Sequence of chain A:
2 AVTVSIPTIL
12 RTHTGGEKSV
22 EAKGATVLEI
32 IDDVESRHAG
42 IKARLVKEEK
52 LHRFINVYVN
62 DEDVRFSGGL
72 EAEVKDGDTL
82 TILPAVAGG

Sequence of chain B:
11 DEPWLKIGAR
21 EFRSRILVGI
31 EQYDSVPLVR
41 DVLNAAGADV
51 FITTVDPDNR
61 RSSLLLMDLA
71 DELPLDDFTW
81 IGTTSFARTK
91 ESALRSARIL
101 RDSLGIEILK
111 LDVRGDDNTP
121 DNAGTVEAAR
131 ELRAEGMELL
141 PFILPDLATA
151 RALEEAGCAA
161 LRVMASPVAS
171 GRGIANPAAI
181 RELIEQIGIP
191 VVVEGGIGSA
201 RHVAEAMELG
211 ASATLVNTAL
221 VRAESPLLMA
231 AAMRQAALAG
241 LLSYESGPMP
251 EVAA

The following describes two proteins that form a bound complex.

Interface contacts:
Residue R95 in chain B interacts with residue Y59 in chain A (closest heavy-atom distance 4.0 Å).
Residue V55 in chain B is in contact with residue L84 in chain A (closest heavy-atom distance 4.1 Å).
Residue L66 in chain B interacts with residue A86 in chain A (closest heavy-atom distance 3.2 Å).
Residue A70 in chain B interacts with residue F55 in chain A (closest heavy-atom distance 4.0 Å).
Residue S62 in chain B contacts residue T9 in chain A (closest heavy-atom distance 3.5 Å).
Residue L65 in chain B is in contact with residue P85 in chain A (closest heavy-atom distance 3.4 Å).
Residue L64 in chain B is in contact with residue V87 in chain A (closest heavy-atom distance 3.4 Å).
Residue S63 in chain B interacts with residue V87 in chain A (closest heavy-atom distance 3.2 Å).
Residue N217 in chain B interacts with residue G90 in chain A (closest heavy-atom distance 3.5 Å).
Residue L65 in chain B interacts with residue A86 in chain A (closest heavy-atom distance 3.8 Å).
Residue S62 in chain B contacts residue I10 in chain A (closest heavy-atom distance 3.9 Å).
Residue D56 in chain B is in contact with residue L84 in chain A (closest heavy-atom distance 3.9 Å).
Residue I99 in chain B contacts residue L84 in chain A (closest heavy-atom distance 4.1 Å).
Residue N59 in chain B interacts with residue P8 in chain A (closest heavy-atom distance 3.2 Å).
Residue T54 in chain B contacts residue G89 in chain A (closest heavy-atom distance 3.6 Å).
Residue T54 in chain B contacts residue A86 in chain A (closest heavy-atom distance 3.8 Å).
Residue T54 in chain B contacts residue P85 in chain A (closest heavy-atom distance 4.2 Å).
Residue L66 in chain B contacts residue V87 in chain A (closest heavy-atom distance 3.5 Å).
Residue W80 in chain B is in contact with residue F55 in chain A (closest heavy-atom distance 3.8 Å).
Residue S63 in chain B contacts residue A88 in chain A (closest heavy-atom distance 2.8 Å).
Residue T83 in chain B interacts with residue G89 in chain A (closest heavy-atom distance 4.0 Å).
Residue I52 in chain B interacts with residue A88 in chain A (closest heavy-atom distance 3.7 Å).
Residue T53 in chain B contacts residue G89 in chain A (closest heavy-atom distance 4.0 Å).
Residue N59 in chain B interacts with residue R12 in chain A (closest heavy-atom distance 3.6 Å).
Residue T53 in chain B contacts residue V87 in chain A (closest heavy-atom distance 3.4 Å).
Residue D68 in chain B interacts with residue R45 in chain A (closest heavy-atom distance 2.8 Å).
Residue I30 in chain B contacts residue A88 in chain A (closest heavy-atom distance 3.7 Å).
Residue P57 in chain B contacts residue L84 in chain A (closest heavy-atom distance 3.5 Å).
Residue S103 in chain B contacts residue N57 in chain A (closest heavy-atom distance 3.1 Å).
Residue T83 in chain B is in contact with residue G90 in chain A (closest heavy-atom distance 3.5 Å).
Residue I52 in chain B contacts residue G90 in chain A (closest heavy-atom distance 4.0 Å).
Residue L65 in chain B contacts residue R45 in chain A (closest heavy-atom distance 3.5 Å).
Residue L66 in chain B is in contact with residue A88 in chain A (closest heavy-atom distance 3.8 Å).
Residue T54 in chain B interacts with residue A88 in chain A (closest heavy-atom distance 3.8 Å).
Residue E31 in chain B interacts with residue G89 in chain A (closest heavy-atom distance 3.5 Å).
Residue L66 in chain B is in contact with residue F55 in chain A (closest heavy-atom distance 3.8 Å).
Residue I52 in chain B interacts with residue G89 in chain A (closest heavy-atom distance 2.6 Å).
Residue L69 in chain B is in contact with residue A88 in chain A (closest heavy-atom distance 4.1 Å).
Residue I30 in chain B interacts with residue G90 in chain A (closest heavy-atom distance 4.1 Å).
Residue G29 in chain B interacts with residue G89 in chain A (closest heavy-atom distance 3.9 Å).
Residue L104 in chain B is in contact with residue F55 in chain A (closest heavy-atom distance 3.8 Å).
Residue I99 in chain B contacts residue Y59 in chain A (closest heavy-atom distance 3.1 Å).
Residue V55 in chain B is in contact with residue P85 in chain A (closest heavy-atom distance 3.9 Å).
Residue S103 in chain B is in contact with residue R66 in chain A (closest heavy-atom distance 3.5 Å).
Residue S85 in chain B is in contact with residue G90 in chain A (closest heavy-atom distance 3.1 Å).
Residue K110 in chain B interacts with residue G90 in chain A (closest heavy-atom distance 2.9 Å).
Residue R95 in chain B contacts residue D62 in chain A (closest heavy-atom distance 3.2 Å).
Residue L64 in chain B interacts with residue A88 in chain A (closest heavy-atom distance 2.9 Å).
Residue N59 in chain B contacts residue T9 in chain A (closest heavy-atom distance 3.0 Å).
Residue T54 in chain B interacts with residue V87 in chain A (closest heavy-atom distance 2.8 Å).
Residue I30 in chain B interacts with residue G89 in chain A (closest heavy-atom distance 3.0 Å).
Residue D102 in chain B is in contact with residue F67 in chain A (closest heavy-atom distance 3.6 Å).
Residue M67 in chain B is in contact with residue H53 in chain A (closest heavy-atom distance 3.4 Å).
Residue V55 in chain B contacts residue N57 in chain A (closest heavy-atom distance 4.1 Å).
Residue G29 in chain B contacts residue G90 in chain A (closest heavy-atom distance 4.0 Å).
Residue L104 in chain B contacts residue R54 in chain A (closest heavy-atom distance 4.1 Å).
Residue M67 in chain B contacts residue F55 in chain A (closest heavy-atom distance 3.8 Å).
Residue E31 in chain B is in contact with residue A88 in chain A (closest heavy-atom distance 3.5 Å).
Residue E31 in chain B is in contact with residue G90 in chain A (closest heavy-atom distance 2.9 Å).
Residue M67 in chain B interacts with residue R45 in chain A (closest heavy-atom distance 3.4 Å).